Sequence of the first protein:
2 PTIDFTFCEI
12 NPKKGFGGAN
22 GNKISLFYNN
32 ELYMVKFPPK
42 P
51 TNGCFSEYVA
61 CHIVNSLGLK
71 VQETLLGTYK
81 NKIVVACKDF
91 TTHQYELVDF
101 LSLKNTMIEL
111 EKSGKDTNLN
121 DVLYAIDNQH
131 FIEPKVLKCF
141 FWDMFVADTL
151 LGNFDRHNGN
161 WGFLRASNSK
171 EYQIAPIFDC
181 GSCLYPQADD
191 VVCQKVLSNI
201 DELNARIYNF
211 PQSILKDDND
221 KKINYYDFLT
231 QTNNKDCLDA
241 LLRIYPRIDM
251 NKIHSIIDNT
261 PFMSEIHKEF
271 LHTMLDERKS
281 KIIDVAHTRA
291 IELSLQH

Sequence of the second protein:
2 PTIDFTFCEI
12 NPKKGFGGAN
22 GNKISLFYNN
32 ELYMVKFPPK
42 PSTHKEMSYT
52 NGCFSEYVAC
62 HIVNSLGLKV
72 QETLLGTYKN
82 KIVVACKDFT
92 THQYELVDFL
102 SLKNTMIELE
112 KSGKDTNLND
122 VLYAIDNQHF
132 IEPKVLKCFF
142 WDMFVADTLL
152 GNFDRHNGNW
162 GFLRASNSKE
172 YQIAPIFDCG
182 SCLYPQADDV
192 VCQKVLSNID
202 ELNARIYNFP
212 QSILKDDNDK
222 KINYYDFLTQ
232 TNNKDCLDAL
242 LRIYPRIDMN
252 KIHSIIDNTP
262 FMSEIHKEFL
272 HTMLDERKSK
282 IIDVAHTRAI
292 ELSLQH

These two protein chains interact to form a complex.

Residue-level contacts at the interface:
Residue K14 in the second protein interacts with residue K170 in the first protein (closest heavy-atom distance 2.6 Å).
Residue T106 in the second protein interacts with residue K24 in the first protein (closest heavy-atom distance 3.3 Å).
Residue K14 in the second protein interacts with residue F131 in the first protein (closest heavy-atom distance 3.5 Å).
Residue F131 in the second protein contacts residue P13 in the first protein (closest heavy-atom distance 3.3 Å).
Residue K24 in the second protein contacts residue T106 in the first protein (closest heavy-atom distance 3.4 Å).
Residue E171 in the second protein interacts with residue K14 in the first protein (closest heavy-atom distance 3.4 Å).
Residue P13 in the second protein interacts with residue F131 in the first protein (closest heavy-atom distance 3.3 Å).
Residue N105 in the second protein contacts residue F17 in the first protein (closest heavy-atom distance 3.0 Å).
Residue N105 in the second protein is in contact with residue N23 in the first protein (closest heavy-atom distance 3.2 Å).
Residue G19 in the second protein interacts with residue N105 in the first protein (closest heavy-atom distance 3.3 Å).
Residue N105 in the second protein is in contact with residue K24 in the first protein (closest heavy-atom distance 3.2 Å).
Residue S167 in the second protein is in contact with residue E96 in the first protein (closest heavy-atom distance 3.6 Å).
Residue S167 in the second protein contacts residue Q94 in the first protein (closest heavy-atom distance 2.3 Å).
Residue N168 in the second protein interacts with residue Q94 in the first protein (closest heavy-atom distance 2.8 Å).
Residue G16 in the second protein interacts with residue S102 in the first protein (closest heavy-atom distance 3.7 Å).
Residue T106 in the second protein contacts residue K15 in the first protein (closest heavy-atom distance 3.6 Å).
Residue S102 in the second protein contacts residue F17 in the first protein (closest heavy-atom distance 3.1 Å).
Residue N23 in the second protein is in contact with residue I108 in the first protein (closest heavy-atom distance 3.6 Å).
Residue K112 in the second protein interacts with residue N23 in the first protein (closest heavy-atom distance 3.0 Å).
Residue K41 in the second protein contacts residue E111 in the first protein (closest heavy-atom distance 3.2 Å).
Residue I108 in the second protein contacts residue F38 in the first protein (closest heavy-atom distance 3.7 Å).
Residue I25 in the second protein interacts with residue I108 in the first protein (closest heavy-atom distance 3.5 Å).
Residue N23 in the second protein is in contact with residue S113 in the first protein (closest heavy-atom distance 3.8 Å).
Residue F17 in the second protein interacts with residue S102 in the first protein (closest heavy-atom distance 3.4 Å).
Residue I108 in the second protein is in contact with residue N23 in the first protein (closest heavy-atom distance 3.5 Å).
Residue K170 in the second protein contacts residue K14 in the first protein (closest heavy-atom distance 3.5 Å).
Residue K14 in the second protein contacts residue H130 in the first protein (closest heavy-atom distance 3.0 Å).
Residue S167 in the second protein is in contact with residue S167 in the first protein (closest heavy-atom distance 2.9 Å).
Residue E111 in the second protein interacts with residue N81 in the first protein (closest heavy-atom distance 3.5 Å).
Residue S102 in the second protein is in contact with residue G18 in the first protein (closest heavy-atom distance 3.3 Å).
Residue K24 in the second protein interacts with residue N105 in the first protein (closest heavy-atom distance 3.0 Å).
Residue T106 in the second protein contacts residue I25 in the first protein (closest heavy-atom distance 3.6 Å).
Residue K82 in the second protein contacts residue E111 in the first protein (closest heavy-atom distance 3.5 Å).
Residue S113 in the second protein contacts residue A20 in the first protein (closest heavy-atom distance 3.7 Å).
Residue T106 in the second protein is in contact with residue G16 in the first protein (closest heavy-atom distance 3.8 Å).
Residue G19 in the second protein is in contact with residue L101 in the first protein (closest heavy-atom distance 3.6 Å).
Residue E111 in the second protein interacts with residue K82 in the first protein (closest heavy-atom distance 3.5 Å).
Residue Y172 in the second protein is in contact with residue K14 in the first protein (closest heavy-atom distance 2.5 Å).
Residue F131 in the second protein interacts with residue K14 in the first protein (closest heavy-atom distance 3.6 Å).
Residue Y79 in the second protein is in contact with residue I108 in the first protein (closest heavy-atom distance 3.8 Å).
Residue I108 in the second protein is in contact with residue I25 in the first protein (closest heavy-atom distance 3.5 Å).
Residue F17 in the second protein interacts with residue N105 in the first protein (closest heavy-atom distance 2.6 Å).
Residue G22 in the second protein contacts residue N105 in the first protein (closest heavy-atom distance 3.7 Å).
Residue G18 in the second protein interacts with residue S102 in the first protein (closest heavy-atom distance 3.6 Å).
Residue H130 in the second protein interacts with residue K14 in the first protein (closest heavy-atom distance 3.3 Å).
Residue Q94 in the second protein is in contact with residue S167 in the first protein (closest heavy-atom distance 3.1 Å).
Residue L101 in the second protein contacts residue G19 in the first protein (closest heavy-atom distance 3.7 Å).
Residue A20 in the second protein contacts residue S113 in the first protein (closest heavy-atom distance 3.8 Å).
Residue N23 in the second protein interacts with residue M107 in the first protein (closest heavy-atom distance 3.8 Å).
Residue K14 in the second protein interacts with residue Y172 in the first protein (closest heavy-atom distance 2.9 Å).
Residue N105 in the second protein interacts with residue G18 in the first protein (closest heavy-atom distance 2.9 Å).
Residue E96 in the second protein contacts residue E96 in the first protein (closest heavy-atom distance 3.1 Å).
Residue E111 in the second protein is in contact with residue K41 in the first protein (closest heavy-atom distance 2.9 Å).
Residue N105 in the second protein contacts residue G22 in the first protein (closest heavy-atom distance 3.4 Å).
Residue N105 in the second protein is in contact with residue G19 in the first protein (closest heavy-atom distance 2.9 Å).
Residue Q94 in the second protein interacts with residue N168 in the first protein (closest heavy-atom distance 2.9 Å).
Residue N23 in the second protein contacts residue K112 in the first protein (closest heavy-atom distance 2.8 Å).
Residue N23 in the second protein contacts residue N105 in the first protein (closest heavy-atom distance 3.1 Å).
Residue R165 in the second protein interacts with residue E96 in the first protein (closest heavy-atom distance 3.3 Å).
Residue G18 in the second protein interacts with residue N105 in the first protein (closest heavy-atom distance 3.2 Å).